Residue-level contacts at the interface:
Residue K34 in chain B contacts residue E21 in chain A (closest heavy-atom distance 5.0 Å).
Residue K34 in chain B contacts residue K18 in chain A (closest heavy-atom distance 3.0 Å).
Residue K34 in chain B contacts residue E14 in chain A (closest heavy-atom distance 3.6 Å).

Sequence of chain A:
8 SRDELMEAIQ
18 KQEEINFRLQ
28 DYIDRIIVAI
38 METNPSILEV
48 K

These two protein chains interact to form a complex.

Sequence of chain B:
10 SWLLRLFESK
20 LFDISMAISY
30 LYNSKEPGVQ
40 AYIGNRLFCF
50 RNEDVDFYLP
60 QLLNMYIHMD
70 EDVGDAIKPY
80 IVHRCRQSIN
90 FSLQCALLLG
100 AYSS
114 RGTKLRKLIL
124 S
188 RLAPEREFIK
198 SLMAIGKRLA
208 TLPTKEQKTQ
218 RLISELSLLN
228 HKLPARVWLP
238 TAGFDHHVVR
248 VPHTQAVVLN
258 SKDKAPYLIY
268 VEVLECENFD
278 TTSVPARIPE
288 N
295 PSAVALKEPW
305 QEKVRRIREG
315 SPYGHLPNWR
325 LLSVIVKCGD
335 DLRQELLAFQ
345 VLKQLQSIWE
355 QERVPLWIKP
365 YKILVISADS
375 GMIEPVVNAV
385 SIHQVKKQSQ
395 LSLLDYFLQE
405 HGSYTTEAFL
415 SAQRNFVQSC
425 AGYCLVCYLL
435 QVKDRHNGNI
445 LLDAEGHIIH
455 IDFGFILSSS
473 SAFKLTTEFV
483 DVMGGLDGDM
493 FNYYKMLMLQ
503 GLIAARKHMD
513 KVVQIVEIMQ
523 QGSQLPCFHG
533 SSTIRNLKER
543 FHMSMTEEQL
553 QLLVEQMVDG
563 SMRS